Sequence of the first protein:
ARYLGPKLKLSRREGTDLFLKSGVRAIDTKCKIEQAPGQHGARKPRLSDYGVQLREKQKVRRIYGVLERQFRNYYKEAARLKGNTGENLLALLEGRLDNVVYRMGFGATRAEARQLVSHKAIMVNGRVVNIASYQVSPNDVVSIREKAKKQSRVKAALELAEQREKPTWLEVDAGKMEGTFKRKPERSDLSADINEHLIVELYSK

Residue-level contacts at the interface:
Residue G158 in the second protein contacts residue R47 in the first protein (closest heavy-atom distance 3.0 Å).
Residue G159 in the second protein interacts with residue R47 in the first protein (closest heavy-atom distance 3.7 Å).
Residue R156 in the second protein contacts residue G42 in the first protein (closest heavy-atom distance 4.2 Å).
Residue E161 in the second protein contacts residue H41 in the first protein (closest heavy-atom distance 3.5 Å).
Residue E161 in the second protein contacts residue G42 in the first protein (closest heavy-atom distance 4.1 Å).
Residue R156 in the second protein is in contact with residue H41 in the first protein (closest heavy-atom distance 3.2 Å).
Residue G159 in the second protein contacts residue A43 in the first protein (closest heavy-atom distance 4.3 Å).

Sequence of the second protein:
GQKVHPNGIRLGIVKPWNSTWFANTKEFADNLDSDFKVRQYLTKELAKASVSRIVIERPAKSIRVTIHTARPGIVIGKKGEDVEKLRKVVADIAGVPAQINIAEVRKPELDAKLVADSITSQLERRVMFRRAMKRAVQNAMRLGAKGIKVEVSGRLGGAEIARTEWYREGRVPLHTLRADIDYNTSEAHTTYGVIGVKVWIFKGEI

This data describes a binding interaction between two proteins.